Sequence of the first protein:
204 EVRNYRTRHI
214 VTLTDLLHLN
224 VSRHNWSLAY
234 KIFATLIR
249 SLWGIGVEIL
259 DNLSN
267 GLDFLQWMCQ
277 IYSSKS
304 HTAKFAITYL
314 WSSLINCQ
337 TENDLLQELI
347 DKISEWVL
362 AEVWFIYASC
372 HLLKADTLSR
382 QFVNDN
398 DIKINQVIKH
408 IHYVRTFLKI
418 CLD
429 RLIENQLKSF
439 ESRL

Residue-level contacts at the interface:
Residue L347 in the second protein is in contact with residue S225 in the first protein (closest heavy-atom distance 4.4 Å).

The following describes two proteins that form a bound complex.

Sequence of the second protein:
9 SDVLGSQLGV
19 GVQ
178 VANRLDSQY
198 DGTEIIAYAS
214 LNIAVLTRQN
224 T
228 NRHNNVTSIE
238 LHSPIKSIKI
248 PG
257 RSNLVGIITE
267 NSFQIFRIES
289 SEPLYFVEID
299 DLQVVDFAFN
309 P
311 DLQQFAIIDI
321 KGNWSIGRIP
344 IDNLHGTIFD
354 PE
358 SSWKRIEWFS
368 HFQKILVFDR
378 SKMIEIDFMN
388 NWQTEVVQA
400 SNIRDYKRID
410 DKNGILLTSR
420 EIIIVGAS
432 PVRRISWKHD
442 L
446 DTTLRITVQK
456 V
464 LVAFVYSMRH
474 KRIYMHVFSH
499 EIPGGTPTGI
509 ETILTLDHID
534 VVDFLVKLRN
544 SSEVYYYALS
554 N